This data describes a binding interaction between two proteins.

Residue-level contacts at the interface:
Residue E249 in chain A is in contact with residue R89 in chain B (closest heavy-atom distance 4.5 Å).
Residue L158 in chain A is in contact with residue R103 in chain B (closest heavy-atom distance 5.0 Å).
Residue P250 in chain A contacts residue R89 in chain B (closest heavy-atom distance 3.7 Å).
Residue Y162 in chain A contacts residue D104 in chain B (closest heavy-atom distance 4.7 Å).
Residue Y162 in chain A contacts residue G100 in chain B (closest heavy-atom distance 3.7 Å).
Residue G248 in chain A is in contact with residue R89 in chain B (closest heavy-atom distance 4.0 Å).
Residue D159 in chain A is in contact with residue R103 in chain B (closest heavy-atom distance 2.9 Å).
Residue Y162 in chain A interacts with residue R103 in chain B (closest heavy-atom distance 2.6 Å).

Sequence of chain B:
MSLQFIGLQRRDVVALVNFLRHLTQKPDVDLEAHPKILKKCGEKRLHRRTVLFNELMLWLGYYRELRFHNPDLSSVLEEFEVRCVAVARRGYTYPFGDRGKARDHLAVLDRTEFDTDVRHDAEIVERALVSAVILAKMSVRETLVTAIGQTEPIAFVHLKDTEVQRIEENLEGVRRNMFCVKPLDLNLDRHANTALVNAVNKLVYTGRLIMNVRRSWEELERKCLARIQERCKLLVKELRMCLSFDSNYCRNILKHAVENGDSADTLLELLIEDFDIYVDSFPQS

Sequence of chain A:
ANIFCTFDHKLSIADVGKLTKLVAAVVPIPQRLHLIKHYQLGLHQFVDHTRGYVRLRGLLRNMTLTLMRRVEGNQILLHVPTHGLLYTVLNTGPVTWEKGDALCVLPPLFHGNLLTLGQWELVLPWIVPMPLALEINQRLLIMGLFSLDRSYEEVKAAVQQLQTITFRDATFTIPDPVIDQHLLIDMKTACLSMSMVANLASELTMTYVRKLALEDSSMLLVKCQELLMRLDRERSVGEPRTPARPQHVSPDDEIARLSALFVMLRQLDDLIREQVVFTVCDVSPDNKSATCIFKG